Contacts between the two chains:
Residue N92 in protein 2 contacts residue V26 in protein 1 (closest heavy-atom distance 3.5 Å).
Residue T96 in protein 2 interacts with residue Y24 in protein 1 (closest heavy-atom distance 3.7 Å).
Residue G90 in protein 2 interacts with residue K62 in protein 1 (closest heavy-atom distance 3.9 Å).
Residue A72 in protein 2 is in contact with residue T67 in protein 1 (closest heavy-atom distance 3.7 Å).
Residue R98 in protein 2 interacts with residue R20 in protein 1 (closest heavy-atom distance 3.0 Å).
Residue W131 in protein 2 is in contact with residue S29 in protein 1 (closest heavy-atom distance 3.6 Å).
Residue W131 in protein 2 interacts with residue L54 in protein 1 (closest heavy-atom distance 4.0 Å).
Residue S132 in protein 2 interacts with residue K32 in protein 1 (closest heavy-atom distance 4.0 Å).
Residue A38 in protein 2 interacts with residue Y80 in protein 1 (closest heavy-atom distance 3.6 Å).
Residue S42 in protein 2 is in contact with residue V61 in protein 1 (closest heavy-atom distance 4.0 Å).
Residue W131 in protein 2 contacts residue Y36 in protein 1 (closest heavy-atom distance 3.8 Å).
Residue A124 in protein 2 is in contact with residue K62 in protein 1 (closest heavy-atom distance 3.7 Å).
Residue T102 in protein 2 contacts residue Y21 in protein 1 (closest heavy-atom distance 3.7 Å).
Residue Y43 in protein 2 interacts with residue D65 in protein 1 (closest heavy-atom distance 2.7 Å).
Residue N101 in protein 2 contacts residue R20 in protein 1 (closest heavy-atom distance 2.7 Å).
Residue W131 in protein 2 contacts residue Q33 in protein 1 (closest heavy-atom distance 3.4 Å).
Residue N92 in protein 2 interacts with residue E63 in protein 1 (closest heavy-atom distance 2.8 Å).
Residue R98 in protein 2 contacts residue E66 in protein 1 (closest heavy-atom distance 3.8 Å).
Residue I91 in protein 2 interacts with residue E63 in protein 1 (closest heavy-atom distance 3.4 Å).
Residue G95 in protein 2 interacts with residue Y24 in protein 1 (closest heavy-atom distance 3.6 Å).
Residue N101 in protein 2 is in contact with residue Y21 in protein 1 (closest heavy-atom distance 3.9 Å).
Residue S42 in protein 2 is in contact with residue S58 in protein 1 (closest heavy-atom distance 3.7 Å).
Residue W77 in protein 2 contacts residue K62 in protein 1 (closest heavy-atom distance 3.9 Å).
Residue R98 in protein 2 is in contact with residue Y21 in protein 1 (closest heavy-atom distance 3.6 Å).
Residue I103 in protein 2 contacts residue Y21 in protein 1 (closest heavy-atom distance 4.0 Å).
Residue W131 in protein 2 interacts with residue A50 in protein 1 (closest heavy-atom distance 3.7 Å).
Residue E41 in protein 2 is in contact with residue I83 in protein 1 (closest heavy-atom distance 3.4 Å).
Residue L89 in protein 2 interacts with residue K62 in protein 1 (closest heavy-atom distance 2.9 Å).
Residue S42 in protein 2 contacts residue K76 in protein 1 (closest heavy-atom distance 3.4 Å).
Residue I91 in protein 2 is in contact with residue K62 in protein 1 (closest heavy-atom distance 3.6 Å).
Residue F130 in protein 2 interacts with residue R53 in protein 1 (closest heavy-atom distance 3.1 Å).
Residue E41 in protein 2 interacts with residue R87 in protein 1 (closest heavy-atom distance 3.1 Å).
Residue N92 in protein 2 interacts with residue E25 in protein 1 (closest heavy-atom distance 3.9 Å).
Residue T96 in protein 2 interacts with residue Y21 in protein 1 (closest heavy-atom distance 3.7 Å).
Residue G46 in protein 2 interacts with residue K62 in protein 1 (closest heavy-atom distance 3.2 Å).
Residue Y43 in protein 2 is in contact with residue V61 in protein 1 (closest heavy-atom distance 3.5 Å).
Residue W131 in protein 2 is in contact with residue R53 in protein 1 (closest heavy-atom distance 2.8 Å).
Residue K106 in protein 2 interacts with residue E63 in protein 1 (closest heavy-atom distance 2.8 Å).
Residue S42 in protein 2 contacts residue Y79 in protein 1 (closest heavy-atom distance 3.6 Å).
Residue P73 in protein 2 is in contact with residue E66 in protein 1 (closest heavy-atom distance 3.9 Å).
Residue Q74 in protein 2 is in contact with residue E66 in protein 1 (closest heavy-atom distance 3.4 Å).
Residue N45 in protein 2 interacts with residue L54 in protein 1 (closest heavy-atom distance 2.9 Å).
Residue I103 in protein 2 contacts residue P22 in protein 1 (closest heavy-atom distance 3.8 Å).
Residue E41 in protein 2 is in contact with residue Y79 in protein 1 (closest heavy-atom distance 3.4 Å).
Residue S69 in protein 2 is in contact with residue T67 in protein 1 (closest heavy-atom distance 3.8 Å).
Residue N45 in protein 2 contacts residue G57 in protein 1 (closest heavy-atom distance 3.0 Å).
Residue I103 in protein 2 is in contact with residue Y24 in protein 1 (closest heavy-atom distance 3.7 Å).
Residue D39 in protein 2 interacts with residue R73 in protein 1 (closest heavy-atom distance 2.8 Å).
Residue G46 in protein 2 contacts residue S58 in protein 1 (closest heavy-atom distance 3.7 Å).
Residue N45 in protein 2 contacts residue T55 in protein 1 (closest heavy-atom distance 3.1 Å).
Residue N45 in protein 2 is in contact with residue Y79 in protein 1 (closest heavy-atom distance 3.3 Å).
Residue Y43 in protein 2 contacts residue K76 in protein 1 (closest heavy-atom distance 3.2 Å).
Residue N45 in protein 2 is in contact with residue L56 in protein 1 (closest heavy-atom distance 3.6 Å).
Residue W77 in protein 2 interacts with residue V61 in protein 1 (closest heavy-atom distance 3.7 Å).
Residue Q146 in protein 2 contacts residue K62 in protein 1 (closest heavy-atom distance 2.8 Å).
Residue G75 in protein 2 contacts residue E66 in protein 1 (closest heavy-atom distance 3.5 Å).
Residue R98 in protein 2 interacts with residue T67 in protein 1 (closest heavy-atom distance 3.1 Å).
Residue W131 in protein 2 contacts residue K32 in protein 1 (closest heavy-atom distance 3.1 Å).
Residue N45 in protein 2 contacts residue S58 in protein 1 (closest heavy-atom distance 2.9 Å).
Residue S42 in protein 2 contacts residue G57 in protein 1 (closest heavy-atom distance 3.4 Å).

The following describes two proteins that form a bound complex.

Sequence of protein 2:
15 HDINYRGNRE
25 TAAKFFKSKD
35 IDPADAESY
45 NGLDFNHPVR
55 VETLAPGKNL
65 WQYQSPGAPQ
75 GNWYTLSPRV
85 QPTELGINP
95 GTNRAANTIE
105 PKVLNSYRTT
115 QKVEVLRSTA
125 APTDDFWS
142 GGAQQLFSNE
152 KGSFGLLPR

Sequence of protein 1:
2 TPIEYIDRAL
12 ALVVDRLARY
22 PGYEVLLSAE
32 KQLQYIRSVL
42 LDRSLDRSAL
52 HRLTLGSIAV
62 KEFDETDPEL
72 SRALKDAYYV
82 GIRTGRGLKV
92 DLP